This data describes a binding interaction between two proteins.

Sequence of the second protein:
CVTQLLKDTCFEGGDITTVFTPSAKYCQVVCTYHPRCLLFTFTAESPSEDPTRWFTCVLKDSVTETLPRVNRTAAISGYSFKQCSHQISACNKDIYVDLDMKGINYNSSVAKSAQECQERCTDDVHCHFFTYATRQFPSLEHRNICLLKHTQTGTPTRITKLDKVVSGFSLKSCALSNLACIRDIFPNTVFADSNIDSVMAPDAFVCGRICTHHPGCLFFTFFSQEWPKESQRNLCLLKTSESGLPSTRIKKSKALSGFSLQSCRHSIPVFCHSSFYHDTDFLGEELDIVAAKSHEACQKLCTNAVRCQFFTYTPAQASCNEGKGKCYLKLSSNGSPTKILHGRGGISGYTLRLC

Sequence of the first protein:
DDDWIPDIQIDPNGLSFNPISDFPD

Contacts between the two chains:
Residue N106 in the second protein contacts residue I21 in the first protein (closest heavy-atom distance 2.8 Å).
Residue L238 in the second protein is in contact with residue I11 in the first protein (closest heavy-atom distance 3.5 Å).
Residue P229 in the second protein is in contact with residue W5 in the first protein (closest heavy-atom distance 3.8 Å).
Residue I146 in the second protein is in contact with residue F24 in the first protein (closest heavy-atom distance 3.4 Å).
Residue S242 in the second protein interacts with residue L16 in the first protein (closest heavy-atom distance 3.3 Å).
Residue T241 in the second protein contacts residue L16 in the first protein (closest heavy-atom distance 4.0 Å).
Residue S109 in the second protein is in contact with residue I21 in the first protein (closest heavy-atom distance 3.9 Å).
Residue N196 in the second protein interacts with residue P13 in the first protein (closest heavy-atom distance 3.0 Å).
Residue D198 in the second protein contacts residue P13 in the first protein (closest heavy-atom distance 4.6 Å).
Residue I197 in the second protein is in contact with residue P13 in the first protein (closest heavy-atom distance 4.3 Å).
Residue E243 in the second protein contacts residue F18 in the first protein (closest heavy-atom distance 3.6 Å).
Residue L236 in the second protein interacts with residue I11 in the first protein (closest heavy-atom distance 3.5 Å).
Residue L163 in the second protein contacts residue D26 in the first protein (closest heavy-atom distance 3.7 Å).
Residue K253 in the second protein contacts residue I6 in the first protein (closest heavy-atom distance 4.5 Å).
Residue K253 in the second protein interacts with residue D8 in the first protein (closest heavy-atom distance 2.8 Å).
Residue N106 in the second protein interacts with residue S22 in the first protein (closest heavy-atom distance 4.4 Å).
Residue N196 in the second protein is in contact with residue I11 in the first protein (closest heavy-atom distance 3.9 Å).
Residue N196 in the second protein is in contact with residue N14 in the first protein (closest heavy-atom distance 3.0 Å).
Residue E243 in the second protein interacts with residue L16 in the first protein (closest heavy-atom distance 3.3 Å).
Residue K103 in the second protein contacts residue D23 in the first protein (closest heavy-atom distance 2.3 Å).
Residue A134 in the second protein contacts residue F24 in the first protein (closest heavy-atom distance 3.8 Å).
Residue N106 in the second protein interacts with residue F18 in the first protein (closest heavy-atom distance 2.9 Å).
Residue F138 in the second protein interacts with residue P25 in the first protein (closest heavy-atom distance 4.3 Å).
Residue N106 in the second protein contacts residue N19 in the first protein (closest heavy-atom distance 3.8 Å).
Residue N196 in the second protein contacts residue D12 in the first protein (closest heavy-atom distance 2.7 Å).
Residue K253 in the second protein is in contact with residue W5 in the first protein (closest heavy-atom distance 3.5 Å).
Residue H151 in the second protein interacts with residue L16 in the first protein (closest heavy-atom distance 4.6 Å).
Residue H143 in the second protein is in contact with residue F24 in the first protein (closest heavy-atom distance 3.8 Å).
Residue I105 in the second protein is in contact with residue F18 in the first protein (closest heavy-atom distance 3.4 Å).
Residue S195 in the second protein interacts with residue L16 in the first protein (closest heavy-atom distance 4.4 Å).
Residue I197 in the second protein interacts with residue N14 in the first protein (closest heavy-atom distance 3.2 Å).
Residue Q233 in the second protein contacts residue I11 in the first protein (closest heavy-atom distance 3.4 Å).
Residue I197 in the second protein interacts with residue G15 in the first protein (closest heavy-atom distance 4.3 Å).
Residue N196 in the second protein is in contact with residue Q10 in the first protein (closest heavy-atom distance 4.4 Å).
Residue N106 in the second protein contacts residue D23 in the first protein (closest heavy-atom distance 2.9 Å).
Residue D101 in the second protein is in contact with residue F24 in the first protein (closest heavy-atom distance 4.4 Å).
Residue F192 in the second protein contacts residue I9 in the first protein (closest heavy-atom distance 4.3 Å).
Residue P139 in the second protein is in contact with residue D26 in the first protein (closest heavy-atom distance 4.0 Å).
Residue H143 in the second protein contacts residue D23 in the first protein (closest heavy-atom distance 4.3 Å).
Residue S140 in the second protein contacts residue P25 in the first protein (closest heavy-atom distance 4.0 Å).
Residue K230 in the second protein is in contact with residue P7 in the first protein (closest heavy-atom distance 4.6 Å).
Residue A193 in the second protein contacts residue I9 in the first protein (closest heavy-atom distance 4.1 Å).
Residue L148 in the second protein is in contact with residue I21 in the first protein (closest heavy-atom distance 3.8 Å).
Residue H143 in the second protein contacts residue P25 in the first protein (closest heavy-atom distance 3.8 Å).
Residue F138 in the second protein interacts with residue F24 in the first protein (closest heavy-atom distance 3.6 Å).
Residue L163 in the second protein is in contact with residue F24 in the first protein (closest heavy-atom distance 3.4 Å).
Residue F224 in the second protein contacts residue I9 in the first protein (closest heavy-atom distance 4.5 Å).
Residue F138 in the second protein contacts residue D26 in the first protein (closest heavy-atom distance 4.0 Å).
Residue H127 in the second protein interacts with residue L16 in the first protein (closest heavy-atom distance 3.6 Å).
Residue Y107 in the second protein is in contact with residue I21 in the first protein (closest heavy-atom distance 4.3 Å).
Residue T132 in the second protein contacts residue F24 in the first protein (closest heavy-atom distance 3.7 Å).
Residue Y107 in the second protein is in contact with residue F18 in the first protein (closest heavy-atom distance 4.2 Å).
Residue S195 in the second protein contacts residue G15 in the first protein (closest heavy-atom distance 4.5 Å).
Residue L148 in the second protein contacts residue S22 in the first protein (closest heavy-atom distance 4.4 Å).
Residue Q233 in the second protein interacts with residue I9 in the first protein (closest heavy-atom distance 3.6 Å).
Residue V166 in the second protein contacts residue F24 in the first protein (closest heavy-atom distance 3.8 Å).
Residue E243 in the second protein is in contact with residue S17 in the first protein (closest heavy-atom distance 3.2 Å).
Residue S254 in the second protein is in contact with residue W5 in the first protein (closest heavy-atom distance 3.3 Å).
Residue L148 in the second protein interacts with residue F24 in the first protein (closest heavy-atom distance 3.6 Å).
Residue W228 in the second protein contacts residue W5 in the first protein (closest heavy-atom distance 3.2 Å).